Residue-level contacts at the interface:
Residue E265 in chain B is in contact with residue A4 in chain A (closest heavy-atom distance 3.1 Å).
Residue E265 in chain B is in contact with residue A5 in chain A (closest heavy-atom distance 3.8 Å).
Residue K293 in chain B interacts with residue A8 in chain A (closest heavy-atom distance 4.2 Å).
Residue L303 in chain B is in contact with residue A5 in chain A (closest heavy-atom distance 4.8 Å).
Residue R258 in chain B contacts residue A8 in chain A (closest heavy-atom distance 4.9 Å).
Residue L303 in chain B interacts with residue A4 in chain A (closest heavy-atom distance 3.5 Å).
Residue K301 in chain B contacts residue A52 in chain A (closest heavy-atom distance 3.9 Å).
Residue F263 in chain B interacts with residue A5 in chain A (closest heavy-atom distance 4.2 Å).
Residue R258 in chain B contacts residue A9 in chain A (closest heavy-atom distance 4.7 Å).
Residue I264 in chain B contacts residue A5 in chain A (closest heavy-atom distance 4.8 Å).
Residue Y302 in chain B is in contact with residue A49 in chain A (closest heavy-atom distance 4.4 Å).
Residue R297 in chain B contacts residue A5 in chain A (closest heavy-atom distance 4.5 Å).
Residue I264 in chain B interacts with residue A6 in chain A (closest heavy-atom distance 3.5 Å).
Residue K301 in chain B is in contact with residue A49 in chain A (closest heavy-atom distance 4.1 Å).
Residue F263 in chain B is in contact with residue A6 in chain A (closest heavy-atom distance 4.7 Å).
Residue Q299 in chain B interacts with residue A49 in chain A (closest heavy-atom distance 3.3 Å).
Residue F300 in chain B is in contact with residue A49 in chain A (closest heavy-atom distance 3.0 Å).
Residue F300 in chain B interacts with residue A3 in chain A (closest heavy-atom distance 4.2 Å).
Residue F300 in chain B contacts residue A47 in chain A (closest heavy-atom distance 3.6 Å).
Residue Q299 in chain B is in contact with residue A53 in chain A (closest heavy-atom distance 4.1 Å).
Residue Y302 in chain B contacts residue A48 in chain A (closest heavy-atom distance 3.6 Å).
Residue L257 in chain B contacts residue A6 in chain A (closest heavy-atom distance 3.5 Å).
Residue K293 in chain B is in contact with residue A9 in chain A (closest heavy-atom distance 4.2 Å).
Residue E265 in chain B contacts residue A6 in chain A (closest heavy-atom distance 5.0 Å).
Residue F300 in chain B contacts residue A48 in chain A (closest heavy-atom distance 3.1 Å).
Residue K293 in chain B interacts with residue A6 in chain A (closest heavy-atom distance 4.5 Å).
Residue Q299 in chain B contacts residue A52 in chain A (closest heavy-atom distance 3.9 Å).
Residue F300 in chain B is in contact with residue A4 in chain A (closest heavy-atom distance 4.1 Å).
Residue K296 in chain B interacts with residue A47 in chain A (closest heavy-atom distance 4.7 Å).

Sequence of chain A:
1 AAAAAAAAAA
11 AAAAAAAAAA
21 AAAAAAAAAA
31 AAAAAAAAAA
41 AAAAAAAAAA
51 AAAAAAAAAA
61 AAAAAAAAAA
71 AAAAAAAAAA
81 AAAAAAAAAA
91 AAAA

This data describes a binding interaction between two proteins.

Sequence of chain B:
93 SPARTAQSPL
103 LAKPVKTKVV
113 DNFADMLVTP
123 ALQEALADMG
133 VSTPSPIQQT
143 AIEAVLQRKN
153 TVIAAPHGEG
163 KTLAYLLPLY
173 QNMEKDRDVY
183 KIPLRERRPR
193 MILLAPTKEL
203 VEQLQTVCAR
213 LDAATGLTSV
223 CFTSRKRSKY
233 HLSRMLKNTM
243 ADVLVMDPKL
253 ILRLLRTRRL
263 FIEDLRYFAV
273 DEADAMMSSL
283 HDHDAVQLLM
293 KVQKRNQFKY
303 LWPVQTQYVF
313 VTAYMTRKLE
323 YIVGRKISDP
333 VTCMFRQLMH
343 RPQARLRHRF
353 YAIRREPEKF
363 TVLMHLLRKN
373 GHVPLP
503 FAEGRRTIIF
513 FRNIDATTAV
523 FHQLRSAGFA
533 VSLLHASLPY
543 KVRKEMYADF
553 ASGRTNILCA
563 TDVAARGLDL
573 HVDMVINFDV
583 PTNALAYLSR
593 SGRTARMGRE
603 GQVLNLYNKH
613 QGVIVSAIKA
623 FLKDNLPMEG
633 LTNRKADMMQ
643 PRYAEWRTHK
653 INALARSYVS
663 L